Sequence of protein 1:
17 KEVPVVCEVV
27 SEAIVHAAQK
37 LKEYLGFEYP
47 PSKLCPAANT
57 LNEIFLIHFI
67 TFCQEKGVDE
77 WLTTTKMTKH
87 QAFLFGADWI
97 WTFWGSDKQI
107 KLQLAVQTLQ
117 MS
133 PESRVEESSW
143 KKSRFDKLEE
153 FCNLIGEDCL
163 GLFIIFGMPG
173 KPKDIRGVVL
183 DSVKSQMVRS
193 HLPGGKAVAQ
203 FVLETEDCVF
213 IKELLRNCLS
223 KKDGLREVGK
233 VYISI

Sequence of protein 2:
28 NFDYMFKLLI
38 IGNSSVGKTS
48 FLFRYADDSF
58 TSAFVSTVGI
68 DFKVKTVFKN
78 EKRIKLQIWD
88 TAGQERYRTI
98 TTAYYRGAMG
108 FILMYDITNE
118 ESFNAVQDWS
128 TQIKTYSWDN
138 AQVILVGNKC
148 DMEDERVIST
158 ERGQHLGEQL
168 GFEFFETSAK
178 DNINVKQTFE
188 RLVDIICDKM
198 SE

These two protein chains interact to form a complex.

Residue-level contacts at the interface:
Residue Q87 in protein 1 interacts with residue I67 in protein 2 (closest heavy-atom distance 3.1 Å).
Residue F91 in protein 1 is in contact with residue G66 in protein 2 (closest heavy-atom distance 4.5 Å).
Residue Q109 in protein 1 interacts with residue Y94 in protein 2 (closest heavy-atom distance 3.0 Å).
Residue I157 in protein 1 is in contact with residue I97 in protein 2 (closest heavy-atom distance 4.0 Å).
Residue Q109 in protein 1 is in contact with residue V65 in protein 2 (closest heavy-atom distance 4.6 Å).
Residue F91 in protein 1 interacts with residue I97 in protein 2 (closest heavy-atom distance 4.1 Å).
Residue L156 in protein 1 contacts residue A100 in protein 2 (closest heavy-atom distance 4.0 Å).
Residue M83 in protein 1 interacts with residue V65 in protein 2 (closest heavy-atom distance 4.7 Å).
Residue I106 in protein 1 contacts residue R93 in protein 2 (closest heavy-atom distance 3.3 Å).
Residue F153 in protein 1 is in contact with residue I97 in protein 2 (closest heavy-atom distance 3.5 Å).
Residue I96 in protein 1 contacts residue V65 in protein 2 (closest heavy-atom distance 4.0 Å).
Residue F91 in protein 1 is in contact with residue V65 in protein 2 (closest heavy-atom distance 4.0 Å).
Residue V137 in protein 1 interacts with residue M32 in protein 2 (closest heavy-atom distance 4.7 Å).
Residue L156 in protein 1 interacts with residue Y101 in protein 2 (closest heavy-atom distance 4.9 Å).
Residue R136 in protein 1 contacts residue Q84 in protein 2 (closest heavy-atom distance 3.5 Å).
Residue W142 in protein 1 interacts with residue R103 in protein 2 (closest heavy-atom distance 4.2 Å).
Residue V137 in protein 1 contacts residue F69 in protein 2 (closest heavy-atom distance 3.8 Å).
Residue E138 in protein 1 contacts residue F29 in protein 2 (closest heavy-atom distance 3.3 Å).
Residue L156 in protein 1 contacts residue T96 in protein 2 (closest heavy-atom distance 3.6 Å).
Residue D160 in protein 1 contacts residue R93 in protein 2 (closest heavy-atom distance 2.7 Å).
Residue Q87 in protein 1 interacts with residue V65 in protein 2 (closest heavy-atom distance 3.2 Å).
Residue I106 in protein 1 interacts with residue Y94 in protein 2 (closest heavy-atom distance 4.6 Å).
Residue L90 in protein 1 contacts residue Y101 in protein 2 (closest heavy-atom distance 3.9 Å).
Residue Q109 in protein 1 is in contact with residue R93 in protein 2 (closest heavy-atom distance 2.8 Å).
Residue L156 in protein 1 is in contact with residue R93 in protein 2 (closest heavy-atom distance 5.0 Å).
Residue W142 in protein 1 contacts residue W86 in protein 2 (closest heavy-atom distance 4.0 Å).
Residue R136 in protein 1 is in contact with residue K82 in protein 2 (closest heavy-atom distance 3.2 Å).
Residue I157 in protein 1 is in contact with residue Y94 in protein 2 (closest heavy-atom distance 3.7 Å).
Residue E138 in protein 1 contacts residue K82 in protein 2 (closest heavy-atom distance 4.6 Å).
Residue Q87 in protein 1 contacts residue D68 in protein 2 (closest heavy-atom distance 3.5 Å).
Residue F91 in protein 1 interacts with residue I67 in protein 2 (closest heavy-atom distance 3.5 Å).
Residue H86 in protein 1 is in contact with residue K70 in protein 2 (closest heavy-atom distance 4.9 Å).
Residue S140 in protein 1 is in contact with residue R103 in protein 2 (closest heavy-atom distance 4.5 Å).
Residue L90 in protein 1 is in contact with residue I67 in protein 2 (closest heavy-atom distance 4.7 Å).
Residue T81 in protein 1 is in contact with residue V65 in protein 2 (closest heavy-atom distance 3.9 Å).
Residue I157 in protein 1 contacts residue R93 in protein 2 (closest heavy-atom distance 3.4 Å).
Residue W142 in protein 1 is in contact with residue Y101 in protein 2 (closest heavy-atom distance 4.2 Å).
Residue T84 in protein 1 contacts residue D68 in protein 2 (closest heavy-atom distance 2.8 Å).
Residue Q87 in protein 1 interacts with residue T64 in protein 2 (closest heavy-atom distance 4.7 Å).
Residue H86 in protein 1 interacts with residue D68 in protein 2 (closest heavy-atom distance 3.5 Å).
Residue S135 in protein 1 is in contact with residue K82 in protein 2 (closest heavy-atom distance 5.0 Å).
Residue L90 in protein 1 is in contact with residue F69 in protein 2 (closest heavy-atom distance 4.1 Å).
Residue H86 in protein 1 interacts with residue F69 in protein 2 (closest heavy-atom distance 3.0 Å).
Residue E138 in protein 1 is in contact with residue Q84 in protein 2 (closest heavy-atom distance 4.9 Å).
Residue L156 in protein 1 contacts residue I97 in protein 2 (closest heavy-atom distance 4.0 Å).
Residue V137 in protein 1 contacts residue Q84 in protein 2 (closest heavy-atom distance 3.6 Å).
Residue R136 in protein 1 interacts with residue V71 in protein 2 (closest heavy-atom distance 3.5 Å).
Residue R136 in protein 1 is in contact with residue M32 in protein 2 (closest heavy-atom distance 4.5 Å).
Residue L90 in protein 1 contacts residue W86 in protein 2 (closest heavy-atom distance 3.6 Å).
Residue R136 in protein 1 contacts residue F69 in protein 2 (closest heavy-atom distance 3.9 Å).
Residue E138 in protein 1 interacts with residue M32 in protein 2 (closest heavy-atom distance 3.6 Å).
Residue F91 in protein 1 contacts residue Y101 in protein 2 (closest heavy-atom distance 4.1 Å).
Residue V137 in protein 1 interacts with residue K82 in protein 2 (closest heavy-atom distance 3.9 Å).